Sequence of protein 1:
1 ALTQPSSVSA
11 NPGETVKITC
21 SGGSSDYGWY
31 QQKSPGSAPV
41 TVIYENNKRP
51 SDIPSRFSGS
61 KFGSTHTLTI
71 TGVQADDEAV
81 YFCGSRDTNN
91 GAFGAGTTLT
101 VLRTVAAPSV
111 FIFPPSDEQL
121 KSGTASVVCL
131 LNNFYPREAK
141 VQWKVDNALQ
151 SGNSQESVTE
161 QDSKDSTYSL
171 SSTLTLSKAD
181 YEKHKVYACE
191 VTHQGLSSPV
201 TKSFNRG

Sequence of protein 2:
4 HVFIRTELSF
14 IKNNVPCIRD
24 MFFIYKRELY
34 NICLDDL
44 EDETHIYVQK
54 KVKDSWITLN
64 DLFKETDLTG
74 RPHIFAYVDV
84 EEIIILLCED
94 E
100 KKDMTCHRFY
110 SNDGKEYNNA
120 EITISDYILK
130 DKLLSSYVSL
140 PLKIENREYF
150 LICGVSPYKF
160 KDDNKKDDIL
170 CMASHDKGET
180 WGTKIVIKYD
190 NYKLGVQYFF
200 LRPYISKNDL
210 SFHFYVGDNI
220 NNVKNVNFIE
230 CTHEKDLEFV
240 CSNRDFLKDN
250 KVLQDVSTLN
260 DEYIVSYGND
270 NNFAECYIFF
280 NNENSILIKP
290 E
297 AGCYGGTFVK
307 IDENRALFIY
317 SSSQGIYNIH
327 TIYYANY

Interface contacts:
Residue K67 in protein 2 is in contact with residue S25 in protein 1 (closest heavy-atom distance 4.5 Å).
Residue E46 in protein 2 contacts residue E45 in protein 1 (closest heavy-atom distance 3.4 Å).
Residue K67 in protein 2 is in contact with residue K61 in protein 1 (closest heavy-atom distance 4.1 Å).
Residue K67 in protein 2 is in contact with residue D26 in protein 1 (closest heavy-atom distance 3.5 Å).
Residue E68 in protein 2 contacts residue R86 in protein 1 (closest heavy-atom distance 4.1 Å).
Residue N63 in protein 2 contacts residue R86 in protein 1 (closest heavy-atom distance 4.7 Å).
Residue E46 in protein 2 contacts residue D26 in protein 1 (closest heavy-atom distance 4.5 Å).

The following describes two proteins that form a bound complex.